Sequence of protein 1:
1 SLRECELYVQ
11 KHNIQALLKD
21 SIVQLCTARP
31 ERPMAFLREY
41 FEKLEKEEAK

Interface contacts:
Residue K19 in protein 1 is in contact with residue S11 in protein 2 (closest heavy-atom distance 3.7 Å).
Residue I22 in protein 1 is in contact with residue A7 in protein 2 (closest heavy-atom distance 3.8 Å).
Residue K19 in protein 1 is in contact with residue L4 in protein 2 (closest heavy-atom distance 3.9 Å).
Residue I22 in protein 1 interacts with residue L10 in protein 2 (closest heavy-atom distance 4.0 Å).
Residue L2 in protein 1 interacts with residue A23 in protein 2 (closest heavy-atom distance 3.8 Å).
Residue V23 in protein 1 contacts residue L4 in protein 2 (closest heavy-atom distance 4.0 Å).
Residue I22 in protein 1 contacts residue S11 in protein 2 (closest heavy-atom distance 4.0 Å).
Residue K19 in protein 1 is in contact with residue H8 in protein 2 (closest heavy-atom distance 3.8 Å).
Residue C26 in protein 1 is in contact with residue I3 in protein 2 (closest heavy-atom distance 4.1 Å).
Residue S1 in protein 1 is in contact with residue W22 in protein 2 (closest heavy-atom distance 4.7 Å).
Residue V9 in protein 1 interacts with residue L15 in protein 2 (closest heavy-atom distance 3.5 Å).
Residue Q15 in protein 1 is in contact with residue S11 in protein 2 (closest heavy-atom distance 3.4 Å).
Residue C26 in protein 1 interacts with residue Y6 in protein 2 (closest heavy-atom distance 4.4 Å).
Residue I14 in protein 1 contacts residue L15 in protein 2 (closest heavy-atom distance 4.3 Å).
Residue Q15 in protein 1 contacts residue L15 in protein 2 (closest heavy-atom distance 3.5 Å).
Residue K19 in protein 1 contacts residue A7 in protein 2 (closest heavy-atom distance 3.6 Å).
Residue Q15 in protein 1 contacts residue H8 in protein 2 (closest heavy-atom distance 3.8 Å).
Residue C5 in protein 1 interacts with residue L19 in protein 2 (closest heavy-atom distance 3.5 Å).
Residue V23 in protein 1 contacts residue I3 in protein 2 (closest heavy-atom distance 4.5 Å).
Residue Q15 in protein 1 is in contact with residue Q12 in protein 2 (closest heavy-atom distance 3.3 Å).
Residue V23 in protein 1 is in contact with residue A7 in protein 2 (closest heavy-atom distance 3.5 Å).
Residue L18 in protein 1 contacts residue S11 in protein 2 (closest heavy-atom distance 3.9 Å).
Residue E6 in protein 1 contacts residue L19 in protein 2 (closest heavy-atom distance 4.3 Å).
Residue L18 in protein 1 is in contact with residue L15 in protein 2 (closest heavy-atom distance 4.0 Å).
Residue I22 in protein 1 is in contact with residue Y6 in protein 2 (closest heavy-atom distance 4.6 Å).
Residue L2 in protein 1 is in contact with residue W22 in protein 2 (closest heavy-atom distance 4.4 Å).
Residue L18 in protein 1 interacts with residue I14 in protein 2 (closest heavy-atom distance 4.0 Å).
Residue V9 in protein 1 interacts with residue L19 in protein 2 (closest heavy-atom distance 4.6 Å).
Residue L2 in protein 1 is in contact with residue L19 in protein 2 (closest heavy-atom distance 4.3 Å).
Residue I22 in protein 1 is in contact with residue I14 in protein 2 (closest heavy-atom distance 4.1 Å).

These two protein chains interact to form a complex.

Sequence of protein 2:
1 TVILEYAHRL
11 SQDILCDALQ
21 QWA